Sequence of protein 1:
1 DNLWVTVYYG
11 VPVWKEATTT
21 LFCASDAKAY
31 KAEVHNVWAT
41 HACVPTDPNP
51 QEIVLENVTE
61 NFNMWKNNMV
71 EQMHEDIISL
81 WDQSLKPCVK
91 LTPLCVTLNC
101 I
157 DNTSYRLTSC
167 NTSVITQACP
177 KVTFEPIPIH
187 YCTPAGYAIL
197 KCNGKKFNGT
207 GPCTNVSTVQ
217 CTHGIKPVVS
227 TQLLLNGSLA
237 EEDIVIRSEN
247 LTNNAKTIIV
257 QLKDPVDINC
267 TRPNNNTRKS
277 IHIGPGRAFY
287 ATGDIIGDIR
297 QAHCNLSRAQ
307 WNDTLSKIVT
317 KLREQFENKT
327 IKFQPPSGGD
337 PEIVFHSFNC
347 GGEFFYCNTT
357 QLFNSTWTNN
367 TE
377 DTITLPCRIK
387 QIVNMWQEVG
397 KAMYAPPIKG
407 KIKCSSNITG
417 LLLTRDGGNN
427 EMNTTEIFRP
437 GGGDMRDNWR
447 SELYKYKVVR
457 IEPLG

The following describes two proteins that form a bound complex.

Contacts between the two chains:
Residue S276 in protein 1 contacts residue S180 in protein 2 (closest heavy-atom distance 3.7 Å).
Residue T168 in protein 1 is in contact with residue M1 in protein 2 (closest heavy-atom distance 3.4 Å).
Residue I277 in protein 1 contacts residue K191 in protein 2 (closest heavy-atom distance 3.8 Å).
Residue T168 in protein 1 is in contact with residue Y3 in protein 2 (closest heavy-atom distance 3.9 Å).
Residue F285 in protein 1 is in contact with residue K26 in protein 2 (closest heavy-atom distance 3.6 Å).
Residue I295 in protein 1 interacts with residue N13 in protein 2 (closest heavy-atom distance 3.4 Å).
Residue R274 in protein 1 is in contact with residue E172 in protein 2 (closest heavy-atom distance 2.5 Å).
Residue G280 in protein 1 contacts residue F109 in protein 2 (closest heavy-atom distance 4.0 Å).
Residue I292 in protein 1 interacts with residue G173 in protein 2 (closest heavy-atom distance 3.9 Å).
Residue P281 in protein 1 contacts residue W86 in protein 2 (closest heavy-atom distance 3.4 Å).
Residue P402 in protein 1 contacts residue Y15 in protein 2 (closest heavy-atom distance 3.4 Å).
Residue H278 in protein 1 is in contact with residue W86 in protein 2 (closest heavy-atom distance 4.0 Å).
Residue A284 in protein 1 interacts with residue Q280 in protein 2 (closest heavy-atom distance 3.3 Å).
Residue I388 in protein 1 contacts residue V5 in protein 2 (closest heavy-atom distance 3.9 Å).
Residue L91 in protein 1 interacts with residue Y3 in protein 2 (closest heavy-atom distance 3.7 Å).
Residue G282 in protein 1 is in contact with residue E283 in protein 2 (closest heavy-atom distance 3.1 Å).
Residue S276 in protein 1 contacts residue S179 in protein 2 (closest heavy-atom distance 3.3 Å).
Residue R283 in protein 1 contacts residue M279 in protein 2 (closest heavy-atom distance 2.4 Å).
Residue C175 in protein 1 interacts with residue Y15 in protein 2 (closest heavy-atom distance 2.8 Å).
Residue S276 in protein 1 interacts with residue H181 in protein 2 (closest heavy-atom distance 3.9 Å).
Residue R283 in protein 1 is in contact with residue N258 in protein 2 (closest heavy-atom distance 2.6 Å).
Residue G280 in protein 1 interacts with residue Y251 in protein 2 (closest heavy-atom distance 4.0 Å).
Residue I277 in protein 1 interacts with residue F182 in protein 2 (closest heavy-atom distance 3.6 Å).
Residue I279 in protein 1 is in contact with residue F109 in protein 2 (closest heavy-atom distance 3.6 Å).
Residue H278 in protein 1 is in contact with residue S179 in protein 2 (closest heavy-atom distance 3.3 Å).
Residue H278 in protein 1 is in contact with residue C178 in protein 2 (closest heavy-atom distance 3.2 Å).
Residue I277 in protein 1 contacts residue S179 in protein 2 (closest heavy-atom distance 4.0 Å).
Residue P402 in protein 1 is in contact with residue N13 in protein 2 (closest heavy-atom distance 4.0 Å).
Residue P403 in protein 1 is in contact with residue Y15 in protein 2 (closest heavy-atom distance 3.0 Å).
Residue I292 in protein 1 contacts residue E172 in protein 2 (closest heavy-atom distance 3.5 Å).
Residue C166 in protein 1 is in contact with residue M1 in protein 2 (closest heavy-atom distance 3.5 Å).
Residue I277 in protein 1 interacts with residue Y187 in protein 2 (closest heavy-atom distance 3.9 Å).
Residue R283 in protein 1 interacts with residue Y251 in protein 2 (closest heavy-atom distance 2.2 Å).
Residue A284 in protein 1 interacts with residue D276 in protein 2 (closest heavy-atom distance 3.0 Å).
Residue R283 in protein 1 contacts residue E283 in protein 2 (closest heavy-atom distance 2.6 Å).
Residue K275 in protein 1 contacts residue Y187 in protein 2 (closest heavy-atom distance 3.2 Å).
Residue T168 in protein 1 is in contact with residue D2 in protein 2 (closest heavy-atom distance 3.3 Å).
Residue L91 in protein 1 interacts with residue V5 in protein 2 (closest heavy-atom distance 3.7 Å).
Residue F285 in protein 1 interacts with residue A29 in protein 2 (closest heavy-atom distance 3.7 Å).
Residue I279 in protein 1 contacts residue Q194 in protein 2 (closest heavy-atom distance 3.7 Å).
Residue K177 in protein 1 contacts residue Y15 in protein 2 (closest heavy-atom distance 3.6 Å).
Residue F285 in protein 1 interacts with residue Q280 in protein 2 (closest heavy-atom distance 3.4 Å).
Residue P176 in protein 1 contacts residue Y15 in protein 2 (closest heavy-atom distance 3.9 Å).
Residue R296 in protein 1 is in contact with residue D11 in protein 2 (closest heavy-atom distance 3.3 Å).
Residue F285 in protein 1 is in contact with residue V25 in protein 2 (closest heavy-atom distance 2.8 Å).
Residue Y286 in protein 1 contacts residue Y89 in protein 2 (closest heavy-atom distance 3.9 Å).
Residue T164 in protein 1 interacts with residue M1 in protein 2 (closest heavy-atom distance 3.4 Å).
Residue S276 in protein 1 interacts with residue E172 in protein 2 (closest heavy-atom distance 3.0 Å).
Residue I277 in protein 1 contacts residue S180 in protein 2 (closest heavy-atom distance 3.2 Å).
Residue G280 in protein 1 contacts residue E283 in protein 2 (closest heavy-atom distance 3.7 Å).
Residue R274 in protein 1 is in contact with residue T177 in protein 2 (closest heavy-atom distance 3.3 Å).
Residue I291 in protein 1 contacts residue I12 in protein 2 (closest heavy-atom distance 3.4 Å).
Residue T288 in protein 1 contacts residue Y187 in protein 2 (closest heavy-atom distance 3.8 Å).
Residue H278 in protein 1 contacts residue Y89 in protein 2 (closest heavy-atom distance 3.4 Å).
Residue R274 in protein 1 contacts residue S179 in protein 2 (closest heavy-atom distance 2.7 Å).
Residue I291 in protein 1 contacts residue N13 in protein 2 (closest heavy-atom distance 3.8 Å).
Residue Y286 in protein 1 contacts residue T177 in protein 2 (closest heavy-atom distance 3.9 Å).
Residue R283 in protein 1 interacts with residue L255 in protein 2 (closest heavy-atom distance 3.9 Å).
Residue F285 in protein 1 is in contact with residue N24 in protein 2 (closest heavy-atom distance 3.4 Å).
Residue P281 in protein 1 is in contact with residue E283 in protein 2 (closest heavy-atom distance 3.3 Å).

Sequence of protein 2:
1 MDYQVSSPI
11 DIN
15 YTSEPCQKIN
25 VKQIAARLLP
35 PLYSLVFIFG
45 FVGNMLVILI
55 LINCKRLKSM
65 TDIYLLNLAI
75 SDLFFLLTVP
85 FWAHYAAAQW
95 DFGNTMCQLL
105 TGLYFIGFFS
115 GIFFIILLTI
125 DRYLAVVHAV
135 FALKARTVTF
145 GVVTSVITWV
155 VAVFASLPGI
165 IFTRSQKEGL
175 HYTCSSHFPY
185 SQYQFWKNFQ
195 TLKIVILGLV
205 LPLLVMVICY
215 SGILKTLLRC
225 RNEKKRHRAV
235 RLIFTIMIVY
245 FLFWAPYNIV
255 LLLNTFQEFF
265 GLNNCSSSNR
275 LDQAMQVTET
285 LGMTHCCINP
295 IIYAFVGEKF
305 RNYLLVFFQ